Sequence of chain B:
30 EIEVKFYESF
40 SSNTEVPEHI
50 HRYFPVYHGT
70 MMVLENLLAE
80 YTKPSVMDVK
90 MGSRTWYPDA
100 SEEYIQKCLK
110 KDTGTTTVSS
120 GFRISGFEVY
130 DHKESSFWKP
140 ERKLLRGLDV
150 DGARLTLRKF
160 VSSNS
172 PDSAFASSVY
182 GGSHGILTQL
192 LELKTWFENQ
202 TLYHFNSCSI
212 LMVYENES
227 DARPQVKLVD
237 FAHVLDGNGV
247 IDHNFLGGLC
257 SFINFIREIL

The following describes two proteins that form a bound complex.

Sequence of chain A:
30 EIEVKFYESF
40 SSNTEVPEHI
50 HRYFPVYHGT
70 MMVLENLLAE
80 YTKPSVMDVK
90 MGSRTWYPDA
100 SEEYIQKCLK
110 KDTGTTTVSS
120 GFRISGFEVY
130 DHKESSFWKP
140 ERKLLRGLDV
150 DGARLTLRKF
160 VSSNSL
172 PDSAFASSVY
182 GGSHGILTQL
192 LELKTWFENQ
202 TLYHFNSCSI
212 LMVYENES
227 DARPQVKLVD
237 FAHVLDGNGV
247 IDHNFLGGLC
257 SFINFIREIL

Contacts between the two chains:
Residue L108 in chain A contacts residue L108 in chain B (closest heavy-atom distance 4.2 Å).
Residue I247 in chain A contacts residue S257 in chain B (closest heavy-atom distance 3.4 Å).
Residue H249 in chain A interacts with residue S92 in chain B (closest heavy-atom distance 3.6 Å).
Residue V117 in chain A contacts residue R93 in chain B (closest heavy-atom distance 3.8 Å).
Residue E199 in chain A is in contact with residue E199 in chain B (closest heavy-atom distance 3.7 Å).
Residue W95 in chain A interacts with residue V117 in chain B (closest heavy-atom distance 4.6 Å).
Residue E199 in chain A interacts with residue N260 in chain B (closest heavy-atom distance 4.2 Å).
Residue S257 in chain A is in contact with residue V246 in chain B (closest heavy-atom distance 4.2 Å).
Residue K195 in chain A contacts residue E199 in chain B (closest heavy-atom distance 2.9 Å).
Residue R153 in chain A is in contact with residue G245 in chain B (closest heavy-atom distance 4.0 Å).
Residue N260 in chain A contacts residue E199 in chain B (closest heavy-atom distance 4.1 Å).
Residue V246 in chain A contacts residue S257 in chain B (closest heavy-atom distance 4.2 Å).
Residue S257 in chain A interacts with residue H249 in chain B (closest heavy-atom distance 4.3 Å).
Residue S119 in chain A interacts with residue V246 in chain B (closest heavy-atom distance 4.2 Å).
Residue V246 in chain A is in contact with residue F261 in chain B (closest heavy-atom distance 4.6 Å).
Residue R263 in chain A interacts with residue N200 in chain B (closest heavy-atom distance 2.2 Å).
Residue I247 in chain A contacts residue N260 in chain B (closest heavy-atom distance 3.7 Å).
Residue H249 in chain A contacts residue V117 in chain B (closest heavy-atom distance 3.4 Å).
Residue H249 in chain A interacts with residue G253 in chain B (closest heavy-atom distance 3.8 Å).
Residue H249 in chain A is in contact with residue S257 in chain B (closest heavy-atom distance 4.0 Å).
Residue N244 in chain A contacts residue R153 in chain B (closest heavy-atom distance 4.6 Å).
Residue G120 in chain A contacts residue H249 in chain B (closest heavy-atom distance 3.7 Å).
Residue E199 in chain A interacts with residue K195 in chain B (closest heavy-atom distance 2.6 Å).
Residue G253 in chain A contacts residue H249 in chain B (closest heavy-atom distance 3.8 Å).
Residue S92 in chain A is in contact with residue R93 in chain B (closest heavy-atom distance 3.8 Å).
Residue V117 in chain A interacts with residue P97 in chain B (closest heavy-atom distance 3.9 Å).
Residue C256 in chain A interacts with residue I247 in chain B (closest heavy-atom distance 3.7 Å).
Residue G245 in chain A contacts residue E264 in chain B (closest heavy-atom distance 4.0 Å).
Residue V117 in chain A interacts with residue W95 in chain B (closest heavy-atom distance 4.7 Å).
Residue G245 in chain A interacts with residue R153 in chain B (closest heavy-atom distance 3.6 Å).
Residue V117 in chain A contacts residue H249 in chain B (closest heavy-atom distance 3.5 Å).
Residue I247 in chain A interacts with residue C256 in chain B (closest heavy-atom distance 3.6 Å).
Residue S118 in chain A is in contact with residue H249 in chain B (closest heavy-atom distance 2.9 Å).
Residue E199 in chain A is in contact with residue R263 in chain B (closest heavy-atom distance 4.5 Å).
Residue L252 in chain A contacts residue C256 in chain B (closest heavy-atom distance 3.4 Å).
Residue T202 in chain A contacts residue N260 in chain B (closest heavy-atom distance 3.7 Å).
Residue N260 in chain A contacts residue T202 in chain B (closest heavy-atom distance 4.2 Å).
Residue V246 in chain A interacts with residue S118 in chain B (closest heavy-atom distance 3.5 Å).
Residue G245 in chain A contacts residue N260 in chain B (closest heavy-atom distance 4.4 Å).
Residue G253 in chain A contacts residue G253 in chain B (closest heavy-atom distance 4.5 Å).
Residue R93 in chain A is in contact with residue V117 in chain B (closest heavy-atom distance 4.1 Å).
Residue N260 in chain A contacts residue I247 in chain B (closest heavy-atom distance 3.9 Å).
Residue N200 in chain A interacts with residue R263 in chain B (closest heavy-atom distance 2.8 Å).
Residue P97 in chain A contacts residue V117 in chain B (closest heavy-atom distance 3.9 Å).
Residue S92 in chain A is in contact with residue H249 in chain B (closest heavy-atom distance 3.3 Å).
Residue N260 in chain A interacts with residue N200 in chain B (closest heavy-atom distance 4.3 Å).
Residue S118 in chain A contacts residue V246 in chain B (closest heavy-atom distance 3.9 Å).
Residue V246 in chain A contacts residue V149 in chain B (closest heavy-atom distance 3.9 Å).
Residue H249 in chain A interacts with residue S118 in chain B (closest heavy-atom distance 3.1 Å).
Residue S257 in chain A contacts residue I247 in chain B (closest heavy-atom distance 3.5 Å).
Residue C256 in chain A interacts with residue L252 in chain B (closest heavy-atom distance 3.7 Å).
Residue S119 in chain A interacts with residue H249 in chain B (closest heavy-atom distance 3.3 Å).
Residue V246 in chain A contacts residue S119 in chain B (closest heavy-atom distance 4.2 Å).
Residue H249 in chain A contacts residue S119 in chain B (closest heavy-atom distance 3.2 Å).
Residue H249 in chain A interacts with residue G120 in chain B (closest heavy-atom distance 3.6 Å).
Residue V149 in chain A is in contact with residue V246 in chain B (closest heavy-atom distance 4.0 Å).
Residue F261 in chain A interacts with residue V246 in chain B (closest heavy-atom distance 4.5 Å).
Residue E199 in chain A interacts with residue C256 in chain B (closest heavy-atom distance 4.7 Å).
Residue R93 in chain A is in contact with residue S92 in chain B (closest heavy-atom distance 3.6 Å).
Residue N200 in chain A is in contact with residue N260 in chain B (closest heavy-atom distance 3.9 Å).